Sequence of chain B:
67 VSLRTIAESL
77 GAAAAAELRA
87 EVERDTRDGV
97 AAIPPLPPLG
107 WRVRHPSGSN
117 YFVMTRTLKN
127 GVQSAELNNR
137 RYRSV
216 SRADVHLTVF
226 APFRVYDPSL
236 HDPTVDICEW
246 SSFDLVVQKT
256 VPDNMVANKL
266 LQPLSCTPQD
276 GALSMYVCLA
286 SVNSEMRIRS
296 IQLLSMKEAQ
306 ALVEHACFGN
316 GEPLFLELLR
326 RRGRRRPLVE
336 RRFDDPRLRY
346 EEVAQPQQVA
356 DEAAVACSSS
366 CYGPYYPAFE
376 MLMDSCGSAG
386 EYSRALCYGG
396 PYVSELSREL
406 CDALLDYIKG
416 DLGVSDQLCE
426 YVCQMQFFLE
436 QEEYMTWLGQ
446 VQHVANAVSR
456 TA

Contacts between the two chains:
Residue P471 in chain A is in contact with residue C366 in chain B (closest heavy-atom distance 3.6 Å).
Residue Q57 in chain A interacts with residue R329 in chain B (closest heavy-atom distance 3.3 Å).
Residue G187 in chain A interacts with residue R327 in chain B (closest heavy-atom distance 3.9 Å).
Residue Q188 in chain A is in contact with residue G328 in chain B (closest heavy-atom distance 3.3 Å).
Residue P471 in chain A contacts residue Y367 in chain B (closest heavy-atom distance 3.7 Å).
Residue R127 in chain A interacts with residue Y371 in chain B (closest heavy-atom distance 3.9 Å).
Residue S342 in chain A is in contact with residue E309 in chain B (closest heavy-atom distance 3.3 Å).
Residue R127 in chain A interacts with residue E375 in chain B (closest heavy-atom distance 3.0 Å).
Residue P559 in chain A contacts residue K264 in chain B (closest heavy-atom distance 3.4 Å).
Residue S185 in chain A interacts with residue P372 in chain B (closest heavy-atom distance 3.8 Å).
Residue Q188 in chain A interacts with residue R325 in chain B (closest heavy-atom distance 3.7 Å).
Residue V59 in chain A interacts with residue R329 in chain B (closest heavy-atom distance 4.2 Å).
Residue S695 in chain A interacts with residue E404 in chain B (closest heavy-atom distance 2.6 Å).
Residue A186 in chain A contacts residue R325 in chain B (closest heavy-atom distance 3.4 Å).
Residue R474 in chain A interacts with residue C366 in chain B (closest heavy-atom distance 3.2 Å).
Residue S693 in chain A contacts residue E404 in chain B (closest heavy-atom distance 2.6 Å).
Residue Q56 in chain A is in contact with residue P332 in chain B (closest heavy-atom distance 3.5 Å).
Residue R374 in chain A is in contact with residue Q305 in chain B (closest heavy-atom distance 3.7 Å).
Residue S342 in chain A interacts with residue Y370 in chain B (closest heavy-atom distance 4.2 Å).
Residue R127 in chain A contacts residue A359 in chain B (closest heavy-atom distance 4.1 Å).
Residue S476 in chain A is in contact with residue D275 in chain B (closest heavy-atom distance 3.7 Å).
Residue A186 in chain A interacts with residue L324 in chain B (closest heavy-atom distance 3.2 Å).
Residue Y119 in chain A contacts residue S364 in chain B (closest heavy-atom distance 3.6 Å).
Residue N479 in chain A is in contact with residue P268 in chain B (closest heavy-atom distance 4.0 Å).
Residue R469 in chain A is in contact with residue S365 in chain B (closest heavy-atom distance 3.4 Å).
Residue R469 in chain A interacts with residue G368 in chain B (closest heavy-atom distance 3.4 Å).
Residue Q188 in chain A contacts residue R326 in chain B (closest heavy-atom distance 3.8 Å).
Residue Y120 in chain A contacts residue V360 in chain B (closest heavy-atom distance 3.8 Å).
Residue H470 in chain A contacts residue C366 in chain B (closest heavy-atom distance 3.0 Å).
Residue Q188 in chain A contacts residue R327 in chain B (closest heavy-atom distance 3.1 Å).
Residue Y119 in chain A interacts with residue V360 in chain B (closest heavy-atom distance 4.1 Å).
Residue D232 in chain A is in contact with residue P369 in chain B (closest heavy-atom distance 3.8 Å).
Residue R474 in chain A contacts residue D275 in chain B (closest heavy-atom distance 3.3 Å).
Residue S185 in chain A is in contact with residue A373 in chain B (closest heavy-atom distance 3.7 Å).
Residue R539 in chain A is in contact with residue K264 in chain B (closest heavy-atom distance 3.1 Å).
Residue R474 in chain A contacts residue Y367 in chain B (closest heavy-atom distance 2.9 Å).
Residue R469 in chain A is in contact with residue P369 in chain B (closest heavy-atom distance 3.4 Å).
Residue Y696 in chain A interacts with residue E404 in chain B (closest heavy-atom distance 3.3 Å).
Residue S185 in chain A contacts residue V308 in chain B (closest heavy-atom distance 4.0 Å).
Residue R474 in chain A contacts residue Q274 in chain B (closest heavy-atom distance 4.1 Å).
Residue E689 in chain A is in contact with residue R403 in chain B (closest heavy-atom distance 3.9 Å).
Residue R474 in chain A interacts with residue K302 in chain B (closest heavy-atom distance 3.4 Å).
Residue R469 in chain A contacts residue C366 in chain B (closest heavy-atom distance 3.6 Å).
Residue S185 in chain A interacts with residue L324 in chain B (closest heavy-atom distance 3.3 Å).
Residue S476 in chain A is in contact with residue P268 in chain B (closest heavy-atom distance 3.8 Å).
Residue P343 in chain A contacts residue G314 in chain B (closest heavy-atom distance 4.0 Å).
Residue H123 in chain A interacts with residue V360 in chain B (closest heavy-atom distance 3.7 Å).
Residue F694 in chain A contacts residue E404 in chain B (closest heavy-atom distance 3.4 Å).
Residue G187 in chain A is in contact with residue L324 in chain B (closest heavy-atom distance 3.2 Å).
Residue Q538 in chain A contacts residue D258 in chain B (closest heavy-atom distance 3.9 Å).
Residue L475 in chain A interacts with residue L265 in chain B (closest heavy-atom distance 3.8 Å).
Residue P559 in chain A contacts residue V261 in chain B (closest heavy-atom distance 3.7 Å).
Residue R374 in chain A interacts with residue H310 in chain B (closest heavy-atom distance 3.0 Å).
Residue G187 in chain A contacts residue R325 in chain B (closest heavy-atom distance 3.3 Å).
Residue R469 in chain A interacts with residue S363 in chain B (closest heavy-atom distance 4.0 Å).
Residue H123 in chain A is in contact with residue A359 in chain B (closest heavy-atom distance 3.5 Å).
Residue D532 in chain A contacts residue Q274 in chain B (closest heavy-atom distance 3.1 Å).
Residue V341 in chain A interacts with residue Q305 in chain B (closest heavy-atom distance 3.4 Å).
Residue V341 in chain A interacts with residue E309 in chain B (closest heavy-atom distance 4.1 Å).
Residue C473 in chain A interacts with residue C366 in chain B (closest heavy-atom distance 4.0 Å).

The following describes two proteins that form a bound complex.

Sequence of chain A:
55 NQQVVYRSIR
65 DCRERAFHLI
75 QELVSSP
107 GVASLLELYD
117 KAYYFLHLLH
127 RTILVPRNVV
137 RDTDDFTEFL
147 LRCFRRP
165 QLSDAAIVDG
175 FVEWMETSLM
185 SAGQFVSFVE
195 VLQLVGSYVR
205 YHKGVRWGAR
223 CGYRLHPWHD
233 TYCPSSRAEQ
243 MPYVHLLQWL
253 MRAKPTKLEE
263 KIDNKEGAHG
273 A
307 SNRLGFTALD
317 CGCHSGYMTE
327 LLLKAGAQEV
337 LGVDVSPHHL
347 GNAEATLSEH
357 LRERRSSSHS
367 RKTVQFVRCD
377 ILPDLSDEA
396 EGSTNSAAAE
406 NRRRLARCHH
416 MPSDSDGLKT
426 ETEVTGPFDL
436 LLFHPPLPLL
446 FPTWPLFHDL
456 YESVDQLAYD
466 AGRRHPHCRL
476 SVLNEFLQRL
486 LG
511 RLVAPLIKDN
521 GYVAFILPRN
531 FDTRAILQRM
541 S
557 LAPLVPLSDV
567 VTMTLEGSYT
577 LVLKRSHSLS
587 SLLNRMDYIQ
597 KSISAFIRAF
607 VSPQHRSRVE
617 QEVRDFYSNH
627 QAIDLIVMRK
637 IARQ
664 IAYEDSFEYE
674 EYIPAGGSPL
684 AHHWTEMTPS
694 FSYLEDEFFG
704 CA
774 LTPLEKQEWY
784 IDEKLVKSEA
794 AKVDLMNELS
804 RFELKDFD